Sequence of protein 1:
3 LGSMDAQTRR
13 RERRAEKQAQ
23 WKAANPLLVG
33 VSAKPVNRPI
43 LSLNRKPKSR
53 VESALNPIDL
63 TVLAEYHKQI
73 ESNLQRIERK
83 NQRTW

These two protein chains interact to form a complex.

Sequence of protein 2:
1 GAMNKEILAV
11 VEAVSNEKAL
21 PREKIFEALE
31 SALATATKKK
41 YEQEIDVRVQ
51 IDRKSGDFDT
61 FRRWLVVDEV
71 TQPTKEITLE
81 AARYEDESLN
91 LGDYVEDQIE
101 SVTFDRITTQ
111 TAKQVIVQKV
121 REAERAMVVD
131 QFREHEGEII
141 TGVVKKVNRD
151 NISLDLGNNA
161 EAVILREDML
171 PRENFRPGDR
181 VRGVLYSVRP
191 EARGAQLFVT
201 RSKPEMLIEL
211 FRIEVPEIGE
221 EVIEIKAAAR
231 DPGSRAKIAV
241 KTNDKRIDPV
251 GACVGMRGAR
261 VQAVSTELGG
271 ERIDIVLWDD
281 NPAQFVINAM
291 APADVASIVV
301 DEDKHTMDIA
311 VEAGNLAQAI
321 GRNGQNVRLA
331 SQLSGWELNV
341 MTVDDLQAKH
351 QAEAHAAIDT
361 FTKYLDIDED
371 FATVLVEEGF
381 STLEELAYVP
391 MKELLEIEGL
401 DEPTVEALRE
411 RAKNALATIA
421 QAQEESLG

Residue-level contacts at the interface:
Residue G137 in protein 2 is in contact with residue R47 in protein 1 (closest heavy-atom distance 3.2 Å).
Residue E124 in protein 2 is in contact with residue H69 in protein 1 (closest heavy-atom distance 3.4 Å).
Residue Q131 in protein 2 contacts residue L62 in protein 1 (closest heavy-atom distance 3.5 Å).
Residue R193 in protein 2 interacts with residue H69 in protein 1 (closest heavy-atom distance 3.1 Å).
Residue M341 in protein 2 is in contact with residue L29 in protein 1 (closest heavy-atom distance 3.4 Å).
Residue E138 in protein 2 is in contact with residue S55 in protein 1 (closest heavy-atom distance 3.4 Å).
Residue V14 in protein 2 contacts residue Y68 in protein 1 (closest heavy-atom distance 3.6 Å).
Residue K349 in protein 2 interacts with residue A26 in protein 1 (closest heavy-atom distance 3.9 Å).
Residue H135 in protein 2 is in contact with residue N58 in protein 1 (closest heavy-atom distance 3.3 Å).
Residue V120 in protein 2 contacts residue Y68 in protein 1 (closest heavy-atom distance 3.9 Å).
Residue V128 in protein 2 contacts residue L62 in protein 1 (closest heavy-atom distance 4.0 Å).
Residue V120 in protein 2 interacts with residue I72 in protein 1 (closest heavy-atom distance 3.5 Å).
Residue V128 in protein 2 contacts residue L65 in protein 1 (closest heavy-atom distance 3.5 Å).
Residue I320 in protein 2 contacts residue L30 in protein 1 (closest heavy-atom distance 3.9 Å).
Residue Q332 in protein 2 contacts residue N39 in protein 1 (closest heavy-atom distance 3.9 Å).
Residue E337 in protein 2 contacts residue V33 in protein 1 (closest heavy-atom distance 4.0 Å).
Residue N158 in protein 2 interacts with residue P59 in protein 1 (closest heavy-atom distance 3.8 Å).
Residue N158 in protein 2 is in contact with residue T63 in protein 1 (closest heavy-atom distance 3.3 Å).
Residue L185 in protein 2 contacts residue I60 in protein 1 (closest heavy-atom distance 4.0 Å).
Residue A229 in protein 2 interacts with residue R40 in protein 1 (closest heavy-atom distance 3.5 Å).
Residue E136 in protein 2 is in contact with residue R47 in protein 1 (closest heavy-atom distance 3.0 Å).
Residue E209 in protein 2 is in contact with residue R47 in protein 1 (closest heavy-atom distance 3.6 Å).
Residue M127 in protein 2 contacts residue L65 in protein 1 (closest heavy-atom distance 3.6 Å).
Residue E138 in protein 2 is in contact with residue K50 in protein 1 (closest heavy-atom distance 3.2 Å).
Residue Q131 in protein 2 is in contact with residue I60 in protein 1 (closest heavy-atom distance 3.7 Å).
Residue E134 in protein 2 interacts with residue K50 in protein 1 (closest heavy-atom distance 3.2 Å).
Residue N339 in protein 2 interacts with residue V31 in protein 1 (closest heavy-atom distance 3.4 Å).
Residue A228 in protein 2 interacts with residue R40 in protein 1 (closest heavy-atom distance 2.4 Å).
Residue M127 in protein 2 is in contact with residue Y68 in protein 1 (closest heavy-atom distance 4.0 Å).
Residue A228 in protein 2 interacts with residue I42 in protein 1 (closest heavy-atom distance 4.0 Å).
Residue N159 in protein 2 contacts residue L62 in protein 1 (closest heavy-atom distance 4.0 Å).
Residue L20 in protein 2 is in contact with residue Y68 in protein 1 (closest heavy-atom distance 3.8 Å).
Residue Q332 in protein 2 interacts with residue S34 in protein 1 (closest heavy-atom distance 2.6 Å).
Residue N339 in protein 2 is in contact with residue L30 in protein 1 (closest heavy-atom distance 2.7 Å).
Residue N158 in protein 2 interacts with residue D61 in protein 1 (closest heavy-atom distance 2.3 Å).
Residue E337 in protein 2 contacts residue G32 in protein 1 (closest heavy-atom distance 3.3 Å).
Residue L338 in protein 2 is in contact with residue G32 in protein 1 (closest heavy-atom distance 2.5 Å).
Residue V340 in protein 2 is in contact with residue L30 in protein 1 (closest heavy-atom distance 3.3 Å).
Residue N158 in protein 2 interacts with residue I60 in protein 1 (closest heavy-atom distance 2.9 Å).
Residue R328 in protein 2 contacts residue S34 in protein 1 (closest heavy-atom distance 3.4 Å).
Residue I213 in protein 2 is in contact with residue R52 in protein 1 (closest heavy-atom distance 3.3 Å).
Residue A160 in protein 2 contacts residue I60 in protein 1 (closest heavy-atom distance 3.7 Å).
Residue G157 in protein 2 contacts residue I60 in protein 1 (closest heavy-atom distance 3.4 Å).
Residue N339 in protein 2 interacts with residue L29 in protein 1 (closest heavy-atom distance 3.9 Å).
Residue N159 in protein 2 interacts with residue A66 in protein 1 (closest heavy-atom distance 3.4 Å).
Residue P204 in protein 2 interacts with residue I42 in protein 1 (closest heavy-atom distance 3.9 Å).
Residue L333 in protein 2 contacts residue R40 in protein 1 (closest heavy-atom distance 3.2 Å).
Residue Q332 in protein 2 interacts with residue A35 in protein 1 (closest heavy-atom distance 2.9 Å).
Residue L338 in protein 2 is in contact with residue V31 in protein 1 (closest heavy-atom distance 3.9 Å).
Residue Q131 in protein 2 is in contact with residue D61 in protein 1 (closest heavy-atom distance 2.8 Å).
Residue N158 in protein 2 is in contact with residue L62 in protein 1 (closest heavy-atom distance 3.0 Å).
Residue E17 in protein 2 is in contact with residue Y68 in protein 1 (closest heavy-atom distance 3.0 Å).
Residue H135 in protein 2 contacts residue I60 in protein 1 (closest heavy-atom distance 3.4 Å).
Residue E138 in protein 2 contacts residue R47 in protein 1 (closest heavy-atom distance 3.7 Å).
Residue D345 in protein 2 interacts with residue K24 in protein 1 (closest heavy-atom distance 3.8 Å).
Residue Q332 in protein 2 is in contact with residue R40 in protein 1 (closest heavy-atom distance 2.2 Å).
Residue S331 in protein 2 is in contact with residue S34 in protein 1 (closest heavy-atom distance 2.5 Å).
Residue E6 in protein 2 is in contact with residue K82 in protein 1 (closest heavy-atom distance 3.1 Å).
Residue K349 in protein 2 interacts with residue N27 in protein 1 (closest heavy-atom distance 3.3 Å).
Residue G219 in protein 2 is in contact with residue K48 in protein 1 (closest heavy-atom distance 3.6 Å).